Sequence of the first protein:
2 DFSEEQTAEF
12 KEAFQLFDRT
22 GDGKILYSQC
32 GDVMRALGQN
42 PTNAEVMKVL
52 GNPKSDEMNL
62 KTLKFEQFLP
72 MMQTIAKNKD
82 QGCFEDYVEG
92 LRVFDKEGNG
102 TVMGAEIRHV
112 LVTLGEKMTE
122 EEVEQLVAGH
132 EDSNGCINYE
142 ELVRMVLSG

Sequence of the second protein:
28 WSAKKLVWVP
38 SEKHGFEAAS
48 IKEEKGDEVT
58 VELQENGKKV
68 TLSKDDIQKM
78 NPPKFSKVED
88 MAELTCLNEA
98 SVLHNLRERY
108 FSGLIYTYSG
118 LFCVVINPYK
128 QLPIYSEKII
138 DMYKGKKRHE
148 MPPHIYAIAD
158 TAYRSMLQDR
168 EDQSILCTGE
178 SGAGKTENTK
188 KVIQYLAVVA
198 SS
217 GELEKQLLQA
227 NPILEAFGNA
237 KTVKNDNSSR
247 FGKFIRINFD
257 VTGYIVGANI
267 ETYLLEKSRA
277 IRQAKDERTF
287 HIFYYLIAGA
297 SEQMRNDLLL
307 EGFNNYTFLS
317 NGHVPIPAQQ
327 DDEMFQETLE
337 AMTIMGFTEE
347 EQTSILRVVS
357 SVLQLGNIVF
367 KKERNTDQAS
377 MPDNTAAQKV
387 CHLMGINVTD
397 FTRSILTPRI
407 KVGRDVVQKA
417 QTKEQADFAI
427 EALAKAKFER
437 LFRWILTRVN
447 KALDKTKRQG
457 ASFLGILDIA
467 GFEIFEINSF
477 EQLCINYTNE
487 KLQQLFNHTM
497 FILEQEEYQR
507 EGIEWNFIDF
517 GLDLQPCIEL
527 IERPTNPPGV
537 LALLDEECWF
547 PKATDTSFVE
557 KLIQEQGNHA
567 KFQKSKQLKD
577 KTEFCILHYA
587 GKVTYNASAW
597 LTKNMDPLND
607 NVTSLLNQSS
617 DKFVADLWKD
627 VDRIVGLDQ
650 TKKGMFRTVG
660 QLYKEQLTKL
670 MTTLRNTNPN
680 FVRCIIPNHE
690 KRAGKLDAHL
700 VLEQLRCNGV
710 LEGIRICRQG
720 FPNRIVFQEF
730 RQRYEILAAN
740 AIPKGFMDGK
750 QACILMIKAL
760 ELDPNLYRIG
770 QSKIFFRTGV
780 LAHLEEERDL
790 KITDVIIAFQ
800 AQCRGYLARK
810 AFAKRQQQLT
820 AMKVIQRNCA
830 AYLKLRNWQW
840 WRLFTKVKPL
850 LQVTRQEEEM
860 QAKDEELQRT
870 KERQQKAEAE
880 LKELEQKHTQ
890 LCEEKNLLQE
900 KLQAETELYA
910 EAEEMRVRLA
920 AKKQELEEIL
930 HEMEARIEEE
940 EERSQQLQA

The following describes two proteins that form a bound complex.

Residue-level contacts at the interface:
Residue R161 in the second protein interacts with residue H110 in the first protein (closest heavy-atom distance 3.9 Å).
Residue A800 in the second protein contacts residue N41 in the first protein (closest heavy-atom distance 4.0 Å).
Residue Q815 in the second protein contacts residue L17 in the first protein (closest heavy-atom distance 3.6 Å).
Residue K822 in the second protein is in contact with residue R20 in the first protein (closest heavy-atom distance 3.4 Å).
Residue Y260 in the second protein interacts with residue R109 in the first protein (closest heavy-atom distance 3.7 Å).
Residue R808 in the second protein interacts with residue L38 in the first protein (closest heavy-atom distance 4.5 Å).
Residue Y805 in the second protein contacts residue M146 in the first protein (closest heavy-atom distance 4.4 Å).
Residue R814 in the second protein contacts residue L17 in the first protein (closest heavy-atom distance 3.3 Å).
Residue I735 in the second protein contacts residue V94 in the first protein (closest heavy-atom distance 3.6 Å).
Residue T258 in the second protein interacts with residue R109 in the first protein (closest heavy-atom distance 3.5 Å).
Residue R808 in the second protein interacts with residue N41 in the first protein (closest heavy-atom distance 3.7 Å).
Residue I796 in the second protein is in contact with residue L115 in the first protein (closest heavy-atom distance 3.9 Å).
Residue V794 in the second protein contacts residue G91 in the first protein (closest heavy-atom distance 4.2 Å).
Residue F798 in the second protein is in contact with residue V144 in the first protein (closest heavy-atom distance 3.8 Å).
Residue L806 in the second protein is in contact with residue E123 in the first protein (closest heavy-atom distance 3.2 Å).
Residue A797 in the second protein is in contact with residue Y88 in the first protein (closest heavy-atom distance 3.2 Å).
Residue F798 in the second protein interacts with residue L143 in the first protein (closest heavy-atom distance 3.4 Å).
Residue Q801 in the second protein interacts with residue N41 in the first protein (closest heavy-atom distance 2.8 Å).
Residue R808 in the second protein contacts residue R36 in the first protein (closest heavy-atom distance 3.9 Å).
Residue Q799 in the second protein is in contact with residue E117 in the first protein (closest heavy-atom distance 3.9 Å).
Residue R808 in the second protein interacts with residue Q40 in the first protein (closest heavy-atom distance 3.6 Å).
Residue D793 in the second protein interacts with residue D87 in the first protein (closest heavy-atom distance 4.5 Å).
Residue R803 in the second protein interacts with residue R36 in the first protein (closest heavy-atom distance 3.0 Å).
Residue V794 in the second protein interacts with residue D87 in the first protein (closest heavy-atom distance 3.3 Å).
Residue Q801 in the second protein contacts residue V147 in the first protein (closest heavy-atom distance 3.4 Å).
Residue Q801 in the second protein is in contact with residue Y88 in the first protein (closest heavy-atom distance 3.6 Å).
Residue Q731 in the second protein is in contact with residue K97 in the first protein (closest heavy-atom distance 2.3 Å).
Residue L818 in the second protein contacts residue L17 in the first protein (closest heavy-atom distance 3.7 Å).
Residue F811 in the second protein interacts with residue L38 in the first protein (closest heavy-atom distance 3.9 Å).
Residue A807 in the second protein interacts with residue D33 in the first protein (closest heavy-atom distance 3.7 Å).
Residue I796 in the second protein contacts residue N44 in the first protein (closest heavy-atom distance 3.2 Å).
Residue L164 in the second protein is in contact with residue H110 in the first protein (closest heavy-atom distance 3.2 Å).
Residue F811 in the second protein is in contact with residue A37 in the first protein (closest heavy-atom distance 4.0 Å).
Residue R814 in the second protein interacts with residue R20 in the first protein (closest heavy-atom distance 4.4 Å).
Residue Q799 in the second protein interacts with residue L115 in the first protein (closest heavy-atom distance 3.3 Å).
Residue R167 in the second protein is in contact with residue V103 in the first protein (closest heavy-atom distance 4.2 Å).
Residue F811 in the second protein is in contact with residue F18 in the first protein (closest heavy-atom distance 3.8 Å).
Residue Q799 in the second protein interacts with residue K118 in the first protein (closest heavy-atom distance 3.8 Å).
Residue R808 in the second protein contacts residue G150 in the first protein (closest heavy-atom distance 2.5 Å).
Residue F798 in the second protein is in contact with residue L92 in the first protein (closest heavy-atom distance 4.4 Å).
Residue R803 in the second protein is in contact with residue M119 in the first protein (closest heavy-atom distance 3.4 Å).
Residue G804 in the second protein contacts residue R36 in the first protein (closest heavy-atom distance 3.6 Å).
Residue A807 in the second protein contacts residue A37 in the first protein (closest heavy-atom distance 3.8 Å).
Residue Q731 in the second protein interacts with residue E98 in the first protein (closest heavy-atom distance 4.4 Å).
Residue R814 in the second protein interacts with residue F18 in the first protein (closest heavy-atom distance 3.8 Å).
Residue F811 in the second protein is in contact with residue L17 in the first protein (closest heavy-atom distance 3.4 Å).
Residue R803 in the second protein contacts residue T120 in the first protein (closest heavy-atom distance 4.6 Å).
Residue I796 in the second protein contacts residue E117 in the first protein (closest heavy-atom distance 3.2 Å).
Residue F798 in the second protein contacts residue Y88 in the first protein (closest heavy-atom distance 3.5 Å).
Residue V794 in the second protein contacts residue Y88 in the first protein (closest heavy-atom distance 4.3 Å).
Residue L806 in the second protein is in contact with residue Q126 in the first protein (closest heavy-atom distance 4.5 Å).
Residue R808 in the second protein contacts residue G39 in the first protein (closest heavy-atom distance 3.2 Å).
Residue I795 in the second protein is in contact with residue L115 in the first protein (closest heavy-atom distance 3.7 Å).
Residue Y805 in the second protein is in contact with residue V147 in the first protein (closest heavy-atom distance 3.8 Å).
Residue K809 in the second protein contacts residue Q126 in the first protein (closest heavy-atom distance 4.4 Å).
Residue F811 in the second protein interacts with residue V34 in the first protein (closest heavy-atom distance 4.5 Å).
Residue R808 in the second protein contacts residue A37 in the first protein (closest heavy-atom distance 3.3 Å).
Residue C802 in the second protein contacts residue V147 in the first protein (closest heavy-atom distance 3.8 Å).
Residue A807 in the second protein is in contact with residue R36 in the first protein (closest heavy-atom distance 3.6 Å).
Residue G804 in the second protein interacts with residue N41 in the first protein (closest heavy-atom distance 3.7 Å).